Contacts between the two chains:
Residue A176 in the second protein is in contact with residue I103 in the first protein (closest heavy-atom distance 3.4 Å).
Residue R184 in the second protein interacts with residue L168 in the first protein (closest heavy-atom distance 3.6 Å).
Residue V171 in the second protein interacts with residue T104 in the first protein (closest heavy-atom distance 3.7 Å).
Residue L168 in the second protein is in contact with residue N166 in the first protein (closest heavy-atom distance 2.8 Å).
Residue R184 in the second protein interacts with residue E179 in the first protein (closest heavy-atom distance 4.1 Å).
Residue G167 in the second protein contacts residue G167 in the first protein (closest heavy-atom distance 4.5 Å).
Residue M177 in the second protein interacts with residue I103 in the first protein (closest heavy-atom distance 3.4 Å).
Residue D100 in the second protein contacts residue A172 in the first protein (closest heavy-atom distance 3.7 Å).
Residue A172 in the second protein is in contact with residue I103 in the first protein (closest heavy-atom distance 3.7 Å).
Residue V171 in the second protein is in contact with residue I103 in the first protein (closest heavy-atom distance 4.7 Å).
Residue Q141 in the second protein contacts residue R170 in the first protein (closest heavy-atom distance 2.7 Å).
Residue G175 in the second protein is in contact with residue I103 in the first protein (closest heavy-atom distance 3.9 Å).
Residue N166 in the second protein is in contact with residue L168 in the first protein (closest heavy-atom distance 3.0 Å).
Residue R170 in the second protein is in contact with residue V142 in the first protein (closest heavy-atom distance 3.6 Å).
Residue I103 in the second protein contacts residue A172 in the first protein (closest heavy-atom distance 3.9 Å).
Residue A172 in the second protein contacts residue T104 in the first protein (closest heavy-atom distance 3.8 Å).
Residue Q106 in the second protein is in contact with residue D169 in the first protein (closest heavy-atom distance 3.0 Å).
Residue R170 in the second protein contacts residue Q106 in the first protein (closest heavy-atom distance 3.3 Å).
Residue G167 in the second protein contacts residue N166 in the first protein (closest heavy-atom distance 3.2 Å).
Residue M177 in the second protein is in contact with residue T104 in the first protein (closest heavy-atom distance 3.9 Å).
Residue R170 in the second protein interacts with residue R105 in the first protein (closest heavy-atom distance 4.2 Å).
Residue T104 in the second protein is in contact with residue M177 in the first protein (closest heavy-atom distance 3.9 Å).
Residue N166 in the second protein interacts with residue N166 in the first protein (closest heavy-atom distance 3.3 Å).
Residue R170 in the second protein is in contact with residue T104 in the first protein (closest heavy-atom distance 2.9 Å).
Residue T104 in the second protein contacts residue V171 in the first protein (closest heavy-atom distance 3.7 Å).
Residue R105 in the second protein is in contact with residue R170 in the first protein (closest heavy-atom distance 4.3 Å).
Residue E179 in the second protein contacts residue R184 in the first protein (closest heavy-atom distance 4.2 Å).
Residue R173 in the second protein is in contact with residue I103 in the first protein (closest heavy-atom distance 5.0 Å).
Residue T104 in the second protein is in contact with residue R170 in the first protein (closest heavy-atom distance 2.8 Å).
Residue I103 in the second protein interacts with residue G175 in the first protein (closest heavy-atom distance 3.6 Å).
Residue R184 in the second protein is in contact with residue R170 in the first protein (closest heavy-atom distance 4.9 Å).
Residue L168 in the second protein is in contact with residue R184 in the first protein (closest heavy-atom distance 3.6 Å).
Residue T104 in the second protein interacts with residue A172 in the first protein (closest heavy-atom distance 3.8 Å).
Residue V142 in the second protein is in contact with residue R170 in the first protein (closest heavy-atom distance 3.8 Å).
Residue R170 in the second protein contacts residue Q141 in the first protein (closest heavy-atom distance 3.6 Å).
Residue I103 in the second protein contacts residue V171 in the first protein (closest heavy-atom distance 4.8 Å).
Residue N166 in the second protein interacts with residue G167 in the first protein (closest heavy-atom distance 3.4 Å).
Residue D169 in the second protein is in contact with residue Q106 in the first protein (closest heavy-atom distance 3.1 Å).
Residue I103 in the second protein interacts with residue A176 in the first protein (closest heavy-atom distance 3.3 Å).
Residue I103 in the second protein contacts residue M177 in the first protein (closest heavy-atom distance 3.4 Å).
Residue A172 in the second protein is in contact with residue D100 in the first protein (closest heavy-atom distance 3.8 Å).
Residue Q106 in the second protein is in contact with residue R170 in the first protein (closest heavy-atom distance 3.5 Å).

The following describes two proteins that form a bound complex.

Sequence of the second protein:
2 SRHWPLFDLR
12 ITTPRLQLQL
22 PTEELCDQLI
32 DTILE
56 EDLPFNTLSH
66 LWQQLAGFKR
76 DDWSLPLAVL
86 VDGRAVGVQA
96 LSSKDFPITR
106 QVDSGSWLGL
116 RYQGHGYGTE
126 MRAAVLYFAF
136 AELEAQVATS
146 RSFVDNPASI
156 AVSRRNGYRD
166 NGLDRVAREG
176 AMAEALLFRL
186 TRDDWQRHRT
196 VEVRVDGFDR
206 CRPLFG

Sequence of the first protein:
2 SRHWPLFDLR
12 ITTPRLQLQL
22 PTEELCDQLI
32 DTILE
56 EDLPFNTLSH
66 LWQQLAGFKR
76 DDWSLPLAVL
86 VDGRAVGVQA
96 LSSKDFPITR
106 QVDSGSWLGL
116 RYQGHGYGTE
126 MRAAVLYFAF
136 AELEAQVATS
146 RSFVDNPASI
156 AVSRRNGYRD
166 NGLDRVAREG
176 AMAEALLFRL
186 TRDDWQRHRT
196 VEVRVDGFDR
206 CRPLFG